Interface contacts:
Residue R155 in the second protein interacts with residue A6 in the first protein (closest heavy-atom distance 3.3 Å).
Residue Y123 in the second protein is in contact with residue A9 in the first protein (closest heavy-atom distance 4.5 Å).
Residue Y59 in the second protein contacts residue I1 in the first protein (closest heavy-atom distance 4.1 Å).
Residue Y7 in the second protein interacts with residue P3 in the first protein (closest heavy-atom distance 3.6 Å).
Residue W147 in the second protein contacts residue R5 in the first protein (closest heavy-atom distance 4.0 Å).
Residue T143 in the second protein contacts residue Y8 in the first protein (closest heavy-atom distance 5.0 Å).
Residue K146 in the second protein contacts residue A9 in the first protein (closest heavy-atom distance 2.6 Å).
Residue R66 in the second protein is in contact with residue G4 in the first protein (closest heavy-atom distance 4.3 Å).
Residue D156 in the second protein is in contact with residue F7 in the first protein (closest heavy-atom distance 4.3 Å).
Residue W97 in the second protein is in contact with residue R5 in the first protein (closest heavy-atom distance 3.6 Å).
Residue T80 in the second protein contacts residue A9 in the first protein (closest heavy-atom distance 3.7 Å).
Residue Y159 in the second protein contacts residue I1 in the first protein (closest heavy-atom distance 2.8 Å).
Residue A99 in the second protein is in contact with residue P3 in the first protein (closest heavy-atom distance 3.9 Å).
Residue D77 in the second protein contacts residue R5 in the first protein (closest heavy-atom distance 2.9 Å).
Residue R66 in the second protein interacts with residue I1 in the first protein (closest heavy-atom distance 4.7 Å).
Residue Y7 in the second protein contacts residue G2 in the first protein (closest heavy-atom distance 3.4 Å).
Residue F116 in the second protein contacts residue R5 in the first protein (closest heavy-atom distance 3.9 Å).
Residue W97 in the second protein interacts with residue P3 in the first protein (closest heavy-atom distance 3.3 Å).
Residue R155 in the second protein interacts with residue F7 in the first protein (closest heavy-atom distance 3.8 Å).
Residue R66 in the second protein is in contact with residue P3 in the first protein (closest heavy-atom distance 2.8 Å).
Residue A152 in the second protein interacts with residue F7 in the first protein (closest heavy-atom distance 3.6 Å).
Residue K146 in the second protein is in contact with residue Y8 in the first protein (closest heavy-atom distance 3.9 Å).
Residue D77 in the second protein contacts residue F7 in the first protein (closest heavy-atom distance 4.8 Å).
Residue V76 in the second protein is in contact with residue Y8 in the first protein (closest heavy-atom distance 3.5 Å).
Residue Y7 in the second protein is in contact with residue I1 in the first protein (closest heavy-atom distance 3.1 Å).
Residue Y159 in the second protein interacts with residue P3 in the first protein (closest heavy-atom distance 3.5 Å).
Residue D156 in the second protein contacts residue G4 in the first protein (closest heavy-atom distance 4.7 Å).
Residue W147 in the second protein interacts with residue F7 in the first protein (closest heavy-atom distance 3.7 Å).
Residue A150 in the second protein is in contact with residue F7 in the first protein (closest heavy-atom distance 3.8 Å).
Residue N70 in the second protein interacts with residue R5 in the first protein (closest heavy-atom distance 2.7 Å).
Residue Y84 in the second protein is in contact with residue A9 in the first protein (closest heavy-atom distance 2.9 Å).
Residue E63 in the second protein contacts residue G2 in the first protein (closest heavy-atom distance 2.9 Å).
Residue Y171 in the second protein contacts residue I1 in the first protein (closest heavy-atom distance 2.8 Å).
Residue W114 in the second protein interacts with residue P3 in the first protein (closest heavy-atom distance 3.7 Å).
Residue W114 in the second protein is in contact with residue G4 in the first protein (closest heavy-atom distance 3.4 Å).
Residue F74 in the second protein is in contact with residue R5 in the first protein (closest heavy-atom distance 3.6 Å).
Residue G151 in the second protein contacts residue F7 in the first protein (closest heavy-atom distance 4.5 Å).
Residue W147 in the second protein contacts residue A9 in the first protein (closest heavy-atom distance 4.2 Å).
Residue D77 in the second protein interacts with residue A9 in the first protein (closest heavy-atom distance 2.6 Å).
Residue W167 in the second protein contacts residue I1 in the first protein (closest heavy-atom distance 3.5 Å).
Residue S73 in the second protein interacts with residue Y8 in the first protein (closest heavy-atom distance 4.0 Å).
Residue C164 in the second protein contacts residue I1 in the first protein (closest heavy-atom distance 4.7 Å).
Residue E63 in the second protein interacts with residue I1 in the first protein (closest heavy-atom distance 3.4 Å).
Residue L5 in the second protein interacts with residue I1 in the first protein (closest heavy-atom distance 4.1 Å).
Residue W147 in the second protein interacts with residue Y8 in the first protein (closest heavy-atom distance 2.7 Å).
Residue E163 in the second protein contacts residue I1 in the first protein (closest heavy-atom distance 3.2 Å).
Residue S73 in the second protein interacts with residue R5 in the first protein (closest heavy-atom distance 3.6 Å).
Residue R66 in the second protein is in contact with residue G2 in the first protein (closest heavy-atom distance 3.2 Å).
Residue N70 in the second protein interacts with residue G4 in the first protein (closest heavy-atom distance 3.5 Å).
Residue W114 in the second protein is in contact with residue R5 in the first protein (closest heavy-atom distance 4.8 Å).
Residue I142 in the second protein contacts residue A9 in the first protein (closest heavy-atom distance 5.0 Å).
Residue W97 in the second protein is in contact with residue G4 in the first protein (closest heavy-atom distance 4.1 Å).
Residue D77 in the second protein interacts with residue Y8 in the first protein (closest heavy-atom distance 3.5 Å).
Residue T143 in the second protein contacts residue A9 in the first protein (closest heavy-atom distance 2.5 Å).
Residue N70 in the second protein contacts residue P3 in the first protein (closest heavy-atom distance 2.9 Å).
Residue Y159 in the second protein is in contact with residue G2 in the first protein (closest heavy-atom distance 3.4 Å).

Sequence of the first protein:
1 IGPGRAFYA

The following describes two proteins that form a bound complex.

Sequence of the second protein:
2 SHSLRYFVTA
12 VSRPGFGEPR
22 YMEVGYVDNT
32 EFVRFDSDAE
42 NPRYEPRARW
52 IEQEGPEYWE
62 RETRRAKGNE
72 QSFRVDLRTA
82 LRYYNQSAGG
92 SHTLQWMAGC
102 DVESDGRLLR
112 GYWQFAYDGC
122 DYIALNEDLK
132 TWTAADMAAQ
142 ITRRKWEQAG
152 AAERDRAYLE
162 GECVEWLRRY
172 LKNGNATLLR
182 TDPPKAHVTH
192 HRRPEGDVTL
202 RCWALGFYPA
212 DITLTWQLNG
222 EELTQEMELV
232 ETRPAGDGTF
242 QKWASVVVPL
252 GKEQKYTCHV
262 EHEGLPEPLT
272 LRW